These two protein chains interact to form a complex.

Contacts between the two chains:
Residue E106 in chain A is in contact with residue K63 in chain B (closest heavy-atom distance 4.6 Å).
Residue R30 in chain A interacts with residue R53 in chain B (closest heavy-atom distance 4.4 Å).
Residue E106 in chain A is in contact with residue R21 in chain B (closest heavy-atom distance 3.8 Å).
Residue R30 in chain A is in contact with residue R58 in chain B (closest heavy-atom distance 3.3 Å).

Sequence of chain B:
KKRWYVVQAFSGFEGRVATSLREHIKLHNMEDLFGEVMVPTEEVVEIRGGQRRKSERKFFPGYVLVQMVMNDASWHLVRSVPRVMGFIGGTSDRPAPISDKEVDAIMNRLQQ

Sequence of chain A:
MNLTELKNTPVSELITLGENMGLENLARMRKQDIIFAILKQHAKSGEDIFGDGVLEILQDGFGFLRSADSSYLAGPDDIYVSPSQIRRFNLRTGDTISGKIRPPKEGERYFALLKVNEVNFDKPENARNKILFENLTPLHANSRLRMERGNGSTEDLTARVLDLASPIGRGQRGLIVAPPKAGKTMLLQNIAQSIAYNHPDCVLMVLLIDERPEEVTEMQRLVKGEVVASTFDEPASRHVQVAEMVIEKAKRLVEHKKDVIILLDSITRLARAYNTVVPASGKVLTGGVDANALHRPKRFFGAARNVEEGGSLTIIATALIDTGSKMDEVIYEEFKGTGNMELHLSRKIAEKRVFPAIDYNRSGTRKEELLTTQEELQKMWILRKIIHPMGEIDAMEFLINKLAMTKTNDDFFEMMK